Residue-level contacts at the interface:
Residue P837 in chain B interacts with residue I24 in chain A (closest heavy-atom distance 3.2 Å).
Residue P837 in chain B is in contact with residue D22 in chain A (closest heavy-atom distance 3.8 Å).
Residue W839 in chain B contacts residue I24 in chain A (closest heavy-atom distance 4.5 Å).
Residue W839 in chain B is in contact with residue Y23 in chain A (closest heavy-atom distance 4.0 Å).
Residue V856 in chain B is in contact with residue I24 in chain A (closest heavy-atom distance 4.7 Å).
Residue G836 in chain B contacts residue Y23 in chain A (closest heavy-atom distance 4.2 Å).
Residue I838 in chain B contacts residue R21 in chain A (closest heavy-atom distance 3.5 Å).
Residue F842 in chain B is in contact with residue I24 in chain A (closest heavy-atom distance 4.0 Å).
Residue W839 in chain B is in contact with residue D22 in chain A (closest heavy-atom distance 3.5 Å).
Residue W857 in chain B interacts with residue E26 in chain A (closest heavy-atom distance 4.2 Å).
Residue I838 in chain B is in contact with residue D20 in chain A (closest heavy-atom distance 3.7 Å).
Residue W857 in chain B interacts with residue G27 in chain A (closest heavy-atom distance 4.0 Å).
Residue W857 in chain B interacts with residue A28 in chain A (closest heavy-atom distance 3.7 Å).
Residue S840 in chain B is in contact with residue D20 in chain A (closest heavy-atom distance 3.4 Å).
Residue P837 in chain B is in contact with residue Y23 in chain A (closest heavy-atom distance 3.3 Å).
Residue W839 in chain B is in contact with residue E26 in chain A (closest heavy-atom distance 3.0 Å).
Residue W857 in chain B contacts residue Y25 in chain A (closest heavy-atom distance 4.5 Å).
Residue W839 in chain B contacts residue D20 in chain A (closest heavy-atom distance 3.3 Å).
Residue I838 in chain B contacts residue Y23 in chain A (closest heavy-atom distance 4.3 Å).
Residue I838 in chain B is in contact with residue I24 in chain A (closest heavy-atom distance 4.6 Å).
Residue S840 in chain B is in contact with residue R21 in chain A (closest heavy-atom distance 4.0 Å).
Residue W839 in chain B contacts residue G27 in chain A (closest heavy-atom distance 3.9 Å).
Residue W857 in chain B contacts residue I24 in chain A (closest heavy-atom distance 3.2 Å).
Residue I838 in chain B interacts with residue D22 in chain A (closest heavy-atom distance 3.2 Å).

Sequence of chain A:
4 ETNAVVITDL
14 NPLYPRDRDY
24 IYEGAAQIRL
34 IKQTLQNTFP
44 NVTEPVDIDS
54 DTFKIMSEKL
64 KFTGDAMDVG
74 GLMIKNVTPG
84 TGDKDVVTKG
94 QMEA

The following describes two proteins that form a bound complex.

Sequence of chain B:
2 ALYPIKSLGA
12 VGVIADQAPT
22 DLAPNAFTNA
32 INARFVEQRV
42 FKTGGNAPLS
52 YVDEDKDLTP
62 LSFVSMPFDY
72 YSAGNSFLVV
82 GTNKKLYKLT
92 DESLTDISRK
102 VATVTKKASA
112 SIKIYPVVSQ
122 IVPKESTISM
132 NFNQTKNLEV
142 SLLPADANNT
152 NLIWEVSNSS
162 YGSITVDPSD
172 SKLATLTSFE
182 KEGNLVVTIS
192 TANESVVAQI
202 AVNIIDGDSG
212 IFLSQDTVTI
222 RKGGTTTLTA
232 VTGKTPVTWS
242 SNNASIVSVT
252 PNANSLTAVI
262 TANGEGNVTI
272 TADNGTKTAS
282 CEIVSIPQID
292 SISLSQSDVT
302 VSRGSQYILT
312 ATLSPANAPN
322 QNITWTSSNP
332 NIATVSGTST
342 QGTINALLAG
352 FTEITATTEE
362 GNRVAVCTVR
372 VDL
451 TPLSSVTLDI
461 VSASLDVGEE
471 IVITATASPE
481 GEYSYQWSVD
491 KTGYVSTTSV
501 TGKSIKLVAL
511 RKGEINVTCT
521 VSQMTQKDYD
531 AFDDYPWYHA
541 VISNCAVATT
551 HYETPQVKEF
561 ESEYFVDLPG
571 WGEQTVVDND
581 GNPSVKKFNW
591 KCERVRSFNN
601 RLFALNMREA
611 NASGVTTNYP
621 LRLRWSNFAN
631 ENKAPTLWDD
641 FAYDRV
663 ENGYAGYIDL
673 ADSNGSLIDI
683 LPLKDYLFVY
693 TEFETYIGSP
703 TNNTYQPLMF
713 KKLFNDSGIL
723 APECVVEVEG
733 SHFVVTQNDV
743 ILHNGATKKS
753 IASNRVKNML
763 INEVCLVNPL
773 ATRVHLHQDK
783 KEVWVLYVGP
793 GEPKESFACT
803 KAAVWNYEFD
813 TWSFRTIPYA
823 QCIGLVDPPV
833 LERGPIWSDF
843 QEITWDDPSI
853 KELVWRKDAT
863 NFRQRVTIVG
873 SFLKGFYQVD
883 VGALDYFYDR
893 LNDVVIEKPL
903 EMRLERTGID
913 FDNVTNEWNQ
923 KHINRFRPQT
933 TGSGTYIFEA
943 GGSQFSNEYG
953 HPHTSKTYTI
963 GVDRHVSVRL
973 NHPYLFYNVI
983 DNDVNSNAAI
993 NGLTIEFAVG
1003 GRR